This data describes a binding interaction between two proteins.

Sequence of protein 1:
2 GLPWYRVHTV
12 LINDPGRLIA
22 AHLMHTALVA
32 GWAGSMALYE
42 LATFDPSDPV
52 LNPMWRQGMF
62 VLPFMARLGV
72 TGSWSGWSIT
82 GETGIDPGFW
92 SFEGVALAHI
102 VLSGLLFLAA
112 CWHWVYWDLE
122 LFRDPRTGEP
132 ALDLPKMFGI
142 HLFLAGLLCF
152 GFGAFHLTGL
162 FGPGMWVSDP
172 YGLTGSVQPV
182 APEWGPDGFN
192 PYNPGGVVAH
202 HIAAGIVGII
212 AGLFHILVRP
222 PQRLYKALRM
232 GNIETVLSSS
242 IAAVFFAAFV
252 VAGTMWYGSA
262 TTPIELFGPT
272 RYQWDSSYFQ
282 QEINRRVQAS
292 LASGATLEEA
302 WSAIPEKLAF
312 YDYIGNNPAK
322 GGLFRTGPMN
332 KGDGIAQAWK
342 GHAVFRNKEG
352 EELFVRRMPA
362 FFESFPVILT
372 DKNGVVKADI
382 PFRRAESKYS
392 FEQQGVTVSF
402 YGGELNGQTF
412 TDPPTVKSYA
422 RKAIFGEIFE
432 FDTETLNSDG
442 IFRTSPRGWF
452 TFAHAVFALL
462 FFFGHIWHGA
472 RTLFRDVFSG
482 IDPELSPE

Sequence of protein 2:
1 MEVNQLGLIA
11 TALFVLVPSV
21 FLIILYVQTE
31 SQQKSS

Residue-level contacts at the interface:
Residue W5 in protein 1 contacts residue L25 in protein 2 (closest heavy-atom distance 3.6 Å).
Residue N438 in protein 1 interacts with residue E2 in protein 2 (closest heavy-atom distance 4.7 Å).
Residue T327 in protein 1 is in contact with residue N4 in protein 2 (closest heavy-atom distance 4.1 Å).
Residue W5 in protein 1 contacts residue F21 in protein 2 (closest heavy-atom distance 4.2 Å).